Sequence of protein 1:
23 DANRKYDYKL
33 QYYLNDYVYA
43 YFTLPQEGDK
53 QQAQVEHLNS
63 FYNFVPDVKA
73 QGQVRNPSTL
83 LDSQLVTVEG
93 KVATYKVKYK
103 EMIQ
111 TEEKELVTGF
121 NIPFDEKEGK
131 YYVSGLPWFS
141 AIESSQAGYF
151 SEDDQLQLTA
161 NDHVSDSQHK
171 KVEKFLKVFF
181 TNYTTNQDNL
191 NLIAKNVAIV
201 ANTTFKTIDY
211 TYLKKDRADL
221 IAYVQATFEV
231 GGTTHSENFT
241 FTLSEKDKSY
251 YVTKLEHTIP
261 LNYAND

Interface contacts:
Residue Q225 in protein 1 interacts with residue D69 in protein 2 (closest heavy-atom distance 2.9 Å).
Residue E126 in protein 1 contacts residue A24 in protein 2 (closest heavy-atom distance 3.4 Å).
Residue F150 in protein 1 is in contact with residue N65 in protein 2 (closest heavy-atom distance 3.5 Å).
Residue V90 in protein 1 contacts residue Y28 in protein 2 (closest heavy-atom distance 2.8 Å).
Residue Q146 in protein 1 is in contact with residue F63 in protein 2 (closest heavy-atom distance 3.1 Å).
Residue Q146 in protein 1 is in contact with residue S62 in protein 2 (closest heavy-atom distance 3.1 Å).
Residue Q157 in protein 1 is in contact with residue D69 in protein 2 (closest heavy-atom distance 3.5 Å).
Residue Q146 in protein 1 is in contact with residue Y131 in protein 2 (closest heavy-atom distance 3.5 Å).
Residue T233 in protein 1 is in contact with residue V76 in protein 2 (closest heavy-atom distance 3.2 Å).
Residue T234 in protein 1 contacts residue V76 in protein 2 (closest heavy-atom distance 3.0 Å).
Residue Q86 in protein 1 contacts residue Y34 in protein 2 (closest heavy-atom distance 3.5 Å).
Residue S145 in protein 1 contacts residue K130 in protein 2 (closest heavy-atom distance 3.2 Å).
Residue V90 in protein 1 contacts residue K27 in protein 2 (closest heavy-atom distance 3.1 Å).
Residue G232 in protein 1 contacts residue E103 in protein 2 (closest heavy-atom distance 2.8 Å).
Residue S145 in protein 1 is in contact with residue K31 in protein 2 (closest heavy-atom distance 3.6 Å).
Residue S236 in protein 1 interacts with residue L136 in protein 2 (closest heavy-atom distance 3.6 Å).
Residue T234 in protein 1 is in contact with residue Q75 in protein 2 (closest heavy-atom distance 2.7 Å).
Residue L156 in protein 1 is in contact with residue D69 in protein 2 (closest heavy-atom distance 3.7 Å).
Residue T89 in protein 1 interacts with residue K31 in protein 2 (closest heavy-atom distance 3.5 Å).
Residue G232 in protein 1 interacts with residue V76 in protein 2 (closest heavy-atom distance 3.6 Å).
Residue G231 in protein 1 interacts with residue E103 in protein 2 (closest heavy-atom distance 3.6 Å).
Residue L158 in protein 1 contacts residue K71 in protein 2 (closest heavy-atom distance 2.8 Å).
Residue Q33 in protein 1 contacts residue Y30 in protein 2 (closest heavy-atom distance 3.0 Å).
Residue V88 in protein 1 interacts with residue Y30 in protein 2 (closest heavy-atom distance 2.9 Å).
Residue T233 in protein 1 contacts residue N78 in protein 2 (closest heavy-atom distance 3.6 Å).
Residue E126 in protein 1 interacts with residue D23 in protein 2 (closest heavy-atom distance 3.0 Å).
Residue Q86 in protein 1 is in contact with residue D38 in protein 2 (closest heavy-atom distance 3.0 Å).
Residue G92 in protein 1 contacts residue K27 in protein 2 (closest heavy-atom distance 3.2 Å).
Residue L87 in protein 1 is in contact with residue Y34 in protein 2 (closest heavy-atom distance 3.1 Å).
Residue T89 in protein 1 contacts residue Y28 in protein 2 (closest heavy-atom distance 3.4 Å).
Residue V230 in protein 1 is in contact with residue Y101 in protein 2 (closest heavy-atom distance 3.4 Å).
Residue Q225 in protein 1 contacts residue V70 in protein 2 (closest heavy-atom distance 3.4 Å).
Residue L87 in protein 1 interacts with residue Y30 in protein 2 (closest heavy-atom distance 3.2 Å).
Residue K93 in protein 1 is in contact with residue N25 in protein 2 (closest heavy-atom distance 3.3 Å).
Residue I199 in protein 1 contacts residue A141 in protein 2 (closest heavy-atom distance 3.6 Å).
Residue S151 in protein 1 is in contact with residue F66 in protein 2 (closest heavy-atom distance 3.3 Å).
Residue N238 in protein 1 is in contact with residue L136 in protein 2 (closest heavy-atom distance 3.6 Å).
Residue T233 in protein 1 is in contact with residue E103 in protein 2 (closest heavy-atom distance 2.5 Å).
Residue A147 in protein 1 contacts residue Y131 in protein 2 (closest heavy-atom distance 2.8 Å).
Residue Q225 in protein 1 interacts with residue L136 in protein 2 (closest heavy-atom distance 3.6 Å).
Residue D209 in protein 1 is in contact with residue K71 in protein 2 (closest heavy-atom distance 3.6 Å).
Residue V200 in protein 1 is in contact with residue F139 in protein 2 (closest heavy-atom distance 3.7 Å).
Residue H257 in protein 1 is in contact with residue W138 in protein 2 (closest heavy-atom distance 3.1 Å).
Residue Q225 in protein 1 interacts with residue K71 in protein 2 (closest heavy-atom distance 2.9 Å).
Residue H235 in protein 1 contacts residue Q75 in protein 2 (closest heavy-atom distance 3.5 Å).
Residue E237 in protein 1 interacts with residue F139 in protein 2 (closest heavy-atom distance 3.0 Å).
Residue D125 in protein 1 interacts with residue A24 in protein 2 (closest heavy-atom distance 3.3 Å).
Residue E237 in protein 1 contacts residue W138 in protein 2 (closest heavy-atom distance 3.4 Å).
Residue Q155 in protein 1 is in contact with residue F66 in protein 2 (closest heavy-atom distance 3.6 Å).
Residue H235 in protein 1 contacts residue F139 in protein 2 (closest heavy-atom distance 3.3 Å).
Residue Y149 in protein 1 contacts residue K127 in protein 2 (closest heavy-atom distance 2.8 Å).
Residue G232 in protein 1 interacts with residue N78 in protein 2 (closest heavy-atom distance 3.0 Å).
Residue Q146 in protein 1 interacts with residue Y35 in protein 2 (closest heavy-atom distance 2.6 Å).
Residue G148 in protein 1 contacts residue K127 in protein 2 (closest heavy-atom distance 2.8 Å).
Residue F150 in protein 1 contacts residue Y132 in protein 2 (closest heavy-atom distance 3.5 Å).
Residue Q33 in protein 1 is in contact with residue Y28 in protein 2 (closest heavy-atom distance 3.6 Å).
Residue S145 in protein 1 interacts with residue Y131 in protein 2 (closest heavy-atom distance 2.7 Å).
Residue L158 in protein 1 is in contact with residue D69 in protein 2 (closest heavy-atom distance 2.8 Å).
Residue F124 in protein 1 contacts residue A24 in protein 2 (closest heavy-atom distance 3.6 Å).
Residue S236 in protein 1 is in contact with residue Q75 in protein 2 (closest heavy-atom distance 3.0 Å).

The following describes two proteins that form a bound complex.

Sequence of protein 2:
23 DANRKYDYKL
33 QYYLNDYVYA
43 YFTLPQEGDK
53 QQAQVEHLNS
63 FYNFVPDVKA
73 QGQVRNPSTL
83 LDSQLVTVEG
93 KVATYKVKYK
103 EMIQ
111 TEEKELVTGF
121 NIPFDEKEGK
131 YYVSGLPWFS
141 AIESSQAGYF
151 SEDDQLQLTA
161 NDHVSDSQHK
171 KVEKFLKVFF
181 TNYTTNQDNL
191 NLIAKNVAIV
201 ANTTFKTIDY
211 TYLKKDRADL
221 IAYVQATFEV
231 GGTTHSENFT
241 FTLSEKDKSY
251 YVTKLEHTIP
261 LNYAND